Residue-level contacts at the interface:
Residue Q123 in protein 2 is in contact with residue S526 in protein 1 (closest heavy-atom distance 3.6 Å).
Residue L119 in protein 2 contacts residue S526 in protein 1 (closest heavy-atom distance 3.9 Å).
Residue Q123 in protein 2 is in contact with residue Q528 in protein 1 (closest heavy-atom distance 3.0 Å).
Residue D132 in protein 2 is in contact with residue R542 in protein 1 (closest heavy-atom distance 4.3 Å).
Residue Q124 in protein 2 interacts with residue Q528 in protein 1 (closest heavy-atom distance 3.1 Å).
Residue A127 in protein 2 contacts residue N548 in protein 1 (closest heavy-atom distance 4.8 Å).
Residue F113 in protein 2 interacts with residue H515 in protein 1 (closest heavy-atom distance 4.0 Å).
Residue Q124 in protein 2 is in contact with residue G530 in protein 1 (closest heavy-atom distance 4.9 Å).
Residue R303 in protein 2 contacts residue D537 in protein 1 (closest heavy-atom distance 3.4 Å).
Residue A122 in protein 2 interacts with residue Q528 in protein 1 (closest heavy-atom distance 4.8 Å).
Residue S140 in protein 2 contacts residue R539 in protein 1 (closest heavy-atom distance 4.2 Å).
Residue T295 in protein 2 interacts with residue F524 in protein 1 (closest heavy-atom distance 3.3 Å).
Residue F125 in protein 2 interacts with residue N541 in protein 1 (closest heavy-atom distance 4.4 Å).
Residue A122 in protein 2 interacts with residue R527 in protein 1 (closest heavy-atom distance 5.0 Å).
Residue T295 in protein 2 is in contact with residue G525 in protein 1 (closest heavy-atom distance 4.2 Å).
Residue P118 in protein 2 contacts residue F521 in protein 1 (closest heavy-atom distance 3.8 Å).
Residue A298 in protein 2 is in contact with residue F524 in protein 1 (closest heavy-atom distance 4.3 Å).
Residue A122 in protein 2 is in contact with residue Y534 in protein 1 (closest heavy-atom distance 4.0 Å).
Residue A122 in protein 2 contacts residue S526 in protein 1 (closest heavy-atom distance 4.0 Å).
Residue N117 in protein 2 contacts residue F521 in protein 1 (closest heavy-atom distance 4.0 Å).
Residue D134 in protein 2 contacts residue R542 in protein 1 (closest heavy-atom distance 3.6 Å).
Residue F125 in protein 2 interacts with residue R527 in protein 1 (closest heavy-atom distance 4.1 Å).
Residue F125 in protein 2 interacts with residue I529 in protein 1 (closest heavy-atom distance 3.6 Å).
Residue L138 in protein 2 contacts residue R539 in protein 1 (closest heavy-atom distance 4.0 Å).
Residue L138 in protein 2 interacts with residue S538 in protein 1 (closest heavy-atom distance 3.2 Å).
Residue A122 in protein 2 is in contact with residue T523 in protein 1 (closest heavy-atom distance 4.3 Å).
Residue P130 in protein 2 is in contact with residue A546 in protein 1 (closest heavy-atom distance 4.8 Å).
Residue D135 in protein 2 contacts residue R542 in protein 1 (closest heavy-atom distance 3.8 Å).
Residue G121 in protein 2 is in contact with residue F521 in protein 1 (closest heavy-atom distance 3.6 Å).
Residue G121 in protein 2 contacts residue T523 in protein 1 (closest heavy-atom distance 3.3 Å).
Residue H294 in protein 2 contacts residue C522 in protein 1 (closest heavy-atom distance 4.7 Å).
Residue Q116 in protein 2 contacts residue F521 in protein 1 (closest heavy-atom distance 3.2 Å).
Residue Q123 in protein 2 contacts residue R527 in protein 1 (closest heavy-atom distance 3.4 Å).
Residue A127 in protein 2 contacts residue C545 in protein 1 (closest heavy-atom distance 4.6 Å).
Residue L119 in protein 2 contacts residue Y534 in protein 1 (closest heavy-atom distance 4.1 Å).
Residue L136 in protein 2 interacts with residue N541 in protein 1 (closest heavy-atom distance 4.7 Å).
Residue T295 in protein 2 contacts residue T523 in protein 1 (closest heavy-atom distance 3.9 Å).
Residue H294 in protein 2 is in contact with residue F524 in protein 1 (closest heavy-atom distance 3.9 Å).
Residue S120 in protein 2 is in contact with residue F521 in protein 1 (closest heavy-atom distance 4.1 Å).
Residue Q116 in protein 2 interacts with residue P518 in protein 1 (closest heavy-atom distance 3.9 Å).
Residue P130 in protein 2 contacts residue C545 in protein 1 (closest heavy-atom distance 4.0 Å).
Residue L119 in protein 2 is in contact with residue F536 in protein 1 (closest heavy-atom distance 4.9 Å).
Residue F125 in protein 2 is in contact with residue Q528 in protein 1 (closest heavy-atom distance 3.2 Å).
Residue P118 in protein 2 contacts residue C522 in protein 1 (closest heavy-atom distance 4.1 Å).
Residue H141 in protein 2 interacts with residue R539 in protein 1 (closest heavy-atom distance 4.2 Å).
Residue Q114 in protein 2 contacts residue H515 in protein 1 (closest heavy-atom distance 3.7 Å).
Residue T295 in protein 2 is in contact with residue C522 in protein 1 (closest heavy-atom distance 3.9 Å).
Residue L299 in protein 2 is in contact with residue F524 in protein 1 (closest heavy-atom distance 3.6 Å).
Residue Q124 in protein 2 is in contact with residue I529 in protein 1 (closest heavy-atom distance 4.4 Å).
Residue P118 in protein 2 interacts with residue S526 in protein 1 (closest heavy-atom distance 4.8 Å).
Residue R154 in protein 2 contacts residue S538 in protein 1 (closest heavy-atom distance 4.9 Å).
Residue R112 in protein 2 contacts residue H515 in protein 1 (closest heavy-atom distance 3.9 Å).
Residue P118 in protein 2 is in contact with residue T523 in protein 1 (closest heavy-atom distance 3.1 Å).
Residue P118 in protein 2 interacts with residue F524 in protein 1 (closest heavy-atom distance 4.3 Å).
Residue L299 in protein 2 interacts with residue F536 in protein 1 (closest heavy-atom distance 4.6 Å).
Residue Q131 in protein 2 contacts residue R542 in protein 1 (closest heavy-atom distance 4.0 Å).
Residue P130 in protein 2 contacts residue L549 in protein 1 (closest heavy-atom distance 3.2 Å).
Residue L136 in protein 2 contacts residue S538 in protein 1 (closest heavy-atom distance 4.3 Å).
Residue K128 in protein 2 interacts with residue C545 in protein 1 (closest heavy-atom distance 4.1 Å).
Residue F125 in protein 2 interacts with residue R544 in protein 1 (closest heavy-atom distance 4.0 Å).

Sequence of protein 1:
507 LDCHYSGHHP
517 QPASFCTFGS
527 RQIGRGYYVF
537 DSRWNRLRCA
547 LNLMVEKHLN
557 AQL

Sequence of protein 2:
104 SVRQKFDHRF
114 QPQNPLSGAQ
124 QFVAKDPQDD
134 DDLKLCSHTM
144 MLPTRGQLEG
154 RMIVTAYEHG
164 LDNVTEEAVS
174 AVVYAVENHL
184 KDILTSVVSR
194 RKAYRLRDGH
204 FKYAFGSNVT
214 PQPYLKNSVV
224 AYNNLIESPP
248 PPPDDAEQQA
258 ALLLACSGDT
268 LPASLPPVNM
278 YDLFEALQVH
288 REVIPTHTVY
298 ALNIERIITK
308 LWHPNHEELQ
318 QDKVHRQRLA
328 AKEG

This data describes a binding interaction between two proteins.